Sequence of chain A:
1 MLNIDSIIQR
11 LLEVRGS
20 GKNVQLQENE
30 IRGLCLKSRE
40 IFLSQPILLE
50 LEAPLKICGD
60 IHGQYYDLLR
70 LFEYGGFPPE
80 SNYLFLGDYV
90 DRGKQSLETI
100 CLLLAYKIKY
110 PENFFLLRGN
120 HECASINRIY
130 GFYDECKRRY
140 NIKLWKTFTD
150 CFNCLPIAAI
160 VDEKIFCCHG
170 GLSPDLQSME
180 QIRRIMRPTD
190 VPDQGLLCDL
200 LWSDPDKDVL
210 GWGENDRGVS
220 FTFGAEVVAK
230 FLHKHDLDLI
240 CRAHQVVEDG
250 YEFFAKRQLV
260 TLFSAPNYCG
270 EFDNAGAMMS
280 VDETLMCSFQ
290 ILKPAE

Contacts between the two chains:
Residue R91 in chain A contacts residue W37 in chain B (closest heavy-atom distance 3.6 Å).
Residue I290 in chain A contacts residue V22 in chain B (closest heavy-atom distance 3.2 Å).
Residue L284 in chain A interacts with residue T17 in chain B (closest heavy-atom distance 3.1 Å).
Residue K292 in chain A contacts residue I27 in chain B (closest heavy-atom distance 2.9 Å).
Residue Y65 in chain A is in contact with residue E31 in chain B (closest heavy-atom distance 3.7 Å).
Residue P265 in chain A is in contact with residue I27 in chain B (closest heavy-atom distance 3.9 Å).
Residue K163 in chain A contacts residue K14 in chain B (closest heavy-atom distance 3.8 Å).
Residue K93 in chain A is in contact with residue D32 in chain B (closest heavy-atom distance 3.9 Å).
Residue L284 in chain A is in contact with residue K14 in chain B (closest heavy-atom distance 3.8 Å).
Residue A294 in chain A is in contact with residue G29 in chain B (closest heavy-atom distance 3.5 Å).
Residue F252 in chain A interacts with residue F18 in chain B (closest heavy-atom distance 3.4 Å).
Residue R69 in chain A is in contact with residue I27 in chain B (closest heavy-atom distance 4.0 Å).
Residue C286 in chain A contacts residue F18 in chain B (closest heavy-atom distance 3.2 Å).
Residue C286 in chain A interacts with residue T17 in chain B (closest heavy-atom distance 2.7 Å).
Residue T283 in chain A is in contact with residue K15 in chain B (closest heavy-atom distance 3.4 Å).
Residue Q289 in chain A is in contact with residue T23 in chain B (closest heavy-atom distance 3.5 Å).
Residue R91 in chain A interacts with residue K34 in chain B (closest heavy-atom distance 3.9 Å).
Residue Y129 in chain A interacts with residue W37 in chain B (closest heavy-atom distance 3.7 Å).
Residue C268 in chain A is in contact with residue K34 in chain B (closest heavy-atom distance 3.2 Å).
Residue R69 in chain A contacts residue E31 in chain B (closest heavy-atom distance 3.0 Å).
Residue D237 in chain A is in contact with residue K14 in chain B (closest heavy-atom distance 3.6 Å).
Residue R69 in chain A contacts residue S28 in chain B (closest heavy-atom distance 3.3 Å).
Residue F288 in chain A is in contact with residue T23 in chain B (closest heavy-atom distance 3.2 Å).
Residue S287 in chain A is in contact with residue L19 in chain B (closest heavy-atom distance 3.8 Å).
Residue L291 in chain A contacts residue I27 in chain B (closest heavy-atom distance 3.8 Å).
Residue P293 in chain A is in contact with residue I27 in chain B (closest heavy-atom distance 3.5 Å).
Residue N266 in chain A interacts with residue R33 in chain B (closest heavy-atom distance 4.0 Å).
Residue R69 in chain A contacts residue R33 in chain B (closest heavy-atom distance 3.5 Å).
Residue E282 in chain A contacts residue K14 in chain B (closest heavy-atom distance 2.4 Å).
Residue R91 in chain A contacts residue R33 in chain B (closest heavy-atom distance 4.0 Å).
Residue D66 in chain A contacts residue R33 in chain B (closest heavy-atom distance 2.9 Å).
Residue M285 in chain A interacts with residue L19 in chain B (closest heavy-atom distance 3.9 Å).
Residue M285 in chain A interacts with residue T17 in chain B (closest heavy-atom distance 3.3 Å).
Residue I290 in chain A interacts with residue T23 in chain B (closest heavy-atom distance 2.6 Å).
Residue G130 in chain A is in contact with residue W37 in chain B (closest heavy-atom distance 3.7 Å).
Residue Q63 in chain A contacts residue R33 in chain B (closest heavy-atom distance 3.7 Å).
Residue P265 in chain A contacts residue R33 in chain B (closest heavy-atom distance 3.6 Å).
Residue I290 in chain A interacts with residue E24 in chain B (closest heavy-atom distance 3.4 Å).
Residue F288 in chain A contacts residue F18 in chain B (closest heavy-atom distance 3.9 Å).
Residue D133 in chain A interacts with residue W37 in chain B (closest heavy-atom distance 3.8 Å).
Residue I290 in chain A interacts with residue Y25 in chain B (closest heavy-atom distance 2.9 Å).
Residue L284 in chain A is in contact with residue V16 in chain B (closest heavy-atom distance 3.3 Å).
Residue F288 in chain A contacts residue V22 in chain B (closest heavy-atom distance 3.4 Å).
Residue D237 in chain A is in contact with residue K15 in chain B (closest heavy-atom distance 3.7 Å).
Residue K292 in chain A is in contact with residue Y25 in chain B (closest heavy-atom distance 2.8 Å).
Residue K292 in chain A is in contact with residue Y26 in chain B (closest heavy-atom distance 3.2 Å).
Residue A294 in chain A interacts with residue I27 in chain B (closest heavy-atom distance 2.7 Å).
Residue C286 in chain A is in contact with residue L19 in chain B (closest heavy-atom distance 2.9 Å).
Residue I128 in chain A is in contact with residue W37 in chain B (closest heavy-atom distance 3.5 Å).
Residue Y250 in chain A interacts with residue V22 in chain B (closest heavy-atom distance 3.5 Å).
Residue R91 in chain A is in contact with residue G35 in chain B (closest heavy-atom distance 3.1 Å).
Residue D66 in chain A is in contact with residue I27 in chain B (closest heavy-atom distance 3.4 Å).
Residue K292 in chain A is in contact with residue E24 in chain B (closest heavy-atom distance 3.6 Å).
Residue Y73 in chain A contacts residue Y25 in chain B (closest heavy-atom distance 3.2 Å).
Residue R256 in chain A interacts with residue F18 in chain B (closest heavy-atom distance 3.8 Å).
Residue D237 in chain A interacts with residue V16 in chain B (closest heavy-atom distance 3.4 Å).
Residue I164 in chain A contacts residue V16 in chain B (closest heavy-atom distance 3.8 Å).
Residue L284 in chain A is in contact with residue K15 in chain B (closest heavy-atom distance 3.9 Å).
Residue L291 in chain A is in contact with residue Y25 in chain B (closest heavy-atom distance 3.8 Å).
Residue G92 in chain A is in contact with residue R33 in chain B (closest heavy-atom distance 3.6 Å).

Sequence of chain B:
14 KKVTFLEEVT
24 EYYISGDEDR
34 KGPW

These two protein chains interact to form a complex.